Residue-level contacts at the interface:
Residue A93 in the first protein is in contact with residue A93 in the second protein (closest heavy-atom distance 3.7 Å).
Residue E81 in the first protein interacts with residue L43 in the second protein (closest heavy-atom distance 3.8 Å).
Residue A93 in the first protein contacts residue G92 in the second protein (closest heavy-atom distance 3.8 Å).
Residue Y89 in the first protein is in contact with residue P42 in the second protein (closest heavy-atom distance 3.9 Å).
Residue N85 in the first protein interacts with residue R46 in the second protein (closest heavy-atom distance 2.9 Å).
Residue Y86 in the first protein is in contact with residue P42 in the second protein (closest heavy-atom distance 3.5 Å).
Residue L88 in the first protein is in contact with residue A100 in the second protein (closest heavy-atom distance 3.6 Å).
Residue A100 in the first protein contacts residue L88 in the second protein (closest heavy-atom distance 3.6 Å).
Residue Y89 in the first protein contacts residue F97 in the second protein (closest heavy-atom distance 3.8 Å).
Residue Y89 in the first protein interacts with residue W37 in the second protein (closest heavy-atom distance 3.7 Å).
Residue F135 in the first protein is in contact with residue Y95 in the second protein (closest heavy-atom distance 3.8 Å).
Residue L88 in the first protein contacts residue F97 in the second protein (closest heavy-atom distance 3.8 Å).
Residue L88 in the first protein interacts with residue A96 in the second protein (closest heavy-atom distance 3.3 Å).
Residue D134 in the first protein is in contact with residue K99 in the second protein (closest heavy-atom distance 4.1 Å).
Residue P42 in the first protein is in contact with residue Y86 in the second protein (closest heavy-atom distance 3.5 Å).
Residue A93 in the first protein contacts residue Y89 in the second protein (closest heavy-atom distance 3.6 Å).
Residue A96 in the first protein contacts residue G92 in the second protein (closest heavy-atom distance 3.6 Å).
Residue L43 in the first protein contacts residue N85 in the second protein (closest heavy-atom distance 3.9 Å).
Residue R46 in the first protein interacts with residue R84 in the second protein (closest heavy-atom distance 3.3 Å).
Residue K99 in the first protein contacts residue F135 in the second protein (closest heavy-atom distance 2.6 Å).
Residue R46 in the first protein contacts residue L88 in the second protein (closest heavy-atom distance 3.6 Å).
Residue L88 in the first protein interacts with residue R46 in the second protein (closest heavy-atom distance 3.6 Å).
Residue Y89 in the first protein interacts with residue A93 in the second protein (closest heavy-atom distance 3.6 Å).
Residue W37 in the first protein is in contact with residue P42 in the second protein (closest heavy-atom distance 3.7 Å).
Residue R46 in the first protein contacts residue N85 in the second protein (closest heavy-atom distance 2.9 Å).
Residue P42 in the first protein contacts residue N85 in the second protein (closest heavy-atom distance 3.6 Å).
Residue A100 in the first protein interacts with residue D134 in the second protein (closest heavy-atom distance 3.4 Å).
Residue N85 in the first protein contacts residue L43 in the second protein (closest heavy-atom distance 3.9 Å).
Residue Y95 in the first protein interacts with residue Y95 in the second protein (closest heavy-atom distance 3.4 Å).
Residue G92 in the first protein interacts with residue A93 in the second protein (closest heavy-atom distance 3.8 Å).
Residue A96 in the first protein contacts residue L88 in the second protein (closest heavy-atom distance 3.3 Å).
Residue G92 in the first protein is in contact with residue A96 in the second protein (closest heavy-atom distance 3.6 Å).
Residue Y89 in the first protein interacts with residue M45 in the second protein (closest heavy-atom distance 3.6 Å).
Residue L43 in the first protein contacts residue E81 in the second protein (closest heavy-atom distance 3.8 Å).
Residue F97 in the first protein is in contact with residue Y89 in the second protein (closest heavy-atom distance 3.8 Å).
Residue P42 in the first protein is in contact with residue Y89 in the second protein (closest heavy-atom distance 3.9 Å).
Residue R46 in the first protein is in contact with residue D134 in the second protein (closest heavy-atom distance 3.1 Å).
Residue A96 in the first protein is in contact with residue F135 in the second protein (closest heavy-atom distance 3.7 Å).
Residue Y89 in the first protein contacts residue C35 in the second protein (closest heavy-atom distance 2.7 Å).
Residue F135 in the first protein contacts residue A96 in the second protein (closest heavy-atom distance 3.7 Å).
Residue W37 in the first protein contacts residue Y89 in the second protein (closest heavy-atom distance 3.7 Å).
Residue D134 in the first protein contacts residue A100 in the second protein (closest heavy-atom distance 3.4 Å).
Residue L43 in the first protein is in contact with residue E82 in the second protein (closest heavy-atom distance 3.8 Å).
Residue N85 in the first protein is in contact with residue P42 in the second protein (closest heavy-atom distance 3.6 Å).
Residue C35 in the first protein interacts with residue Y89 in the second protein (closest heavy-atom distance 2.7 Å).
Residue E82 in the first protein is in contact with residue L43 in the second protein (closest heavy-atom distance 3.8 Å).
Residue F97 in the first protein is in contact with residue L88 in the second protein (closest heavy-atom distance 3.8 Å).
Residue M45 in the first protein interacts with residue Y89 in the second protein (closest heavy-atom distance 3.6 Å).
Residue D134 in the first protein contacts residue R46 in the second protein (closest heavy-atom distance 3.1 Å).
Residue R84 in the first protein contacts residue R46 in the second protein (closest heavy-atom distance 3.3 Å).
Residue Y89 in the first protein contacts residue Y89 in the second protein (closest heavy-atom distance 3.7 Å).
Residue P42 in the first protein contacts residue W37 in the second protein (closest heavy-atom distance 3.7 Å).
Residue R84 in the first protein contacts residue R50 in the second protein (closest heavy-atom distance 4.2 Å).
Residue K99 in the first protein interacts with residue D134 in the second protein (closest heavy-atom distance 4.1 Å).
Residue N85 in the first protein interacts with residue F97 in the second protein (closest heavy-atom distance 3.4 Å).
Residue G92 in the first protein contacts residue G92 in the second protein (closest heavy-atom distance 3.2 Å).
Residue Y95 in the first protein is in contact with residue F135 in the second protein (closest heavy-atom distance 3.8 Å).
Residue R50 in the first protein is in contact with residue R84 in the second protein (closest heavy-atom distance 4.2 Å).
Residue F97 in the first protein is in contact with residue N85 in the second protein (closest heavy-atom distance 3.4 Å).
Residue F135 in the first protein interacts with residue K99 in the second protein (closest heavy-atom distance 2.6 Å).

Sequence of the second protein:
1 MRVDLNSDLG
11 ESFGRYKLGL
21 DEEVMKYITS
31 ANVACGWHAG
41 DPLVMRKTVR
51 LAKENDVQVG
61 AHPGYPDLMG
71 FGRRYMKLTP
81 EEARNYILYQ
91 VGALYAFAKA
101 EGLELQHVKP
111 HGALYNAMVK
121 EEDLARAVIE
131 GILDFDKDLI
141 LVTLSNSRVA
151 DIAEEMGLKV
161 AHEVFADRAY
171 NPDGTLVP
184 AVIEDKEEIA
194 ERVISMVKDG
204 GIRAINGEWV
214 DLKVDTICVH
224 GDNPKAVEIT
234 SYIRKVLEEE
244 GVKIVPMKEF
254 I

Sequence of the first protein:
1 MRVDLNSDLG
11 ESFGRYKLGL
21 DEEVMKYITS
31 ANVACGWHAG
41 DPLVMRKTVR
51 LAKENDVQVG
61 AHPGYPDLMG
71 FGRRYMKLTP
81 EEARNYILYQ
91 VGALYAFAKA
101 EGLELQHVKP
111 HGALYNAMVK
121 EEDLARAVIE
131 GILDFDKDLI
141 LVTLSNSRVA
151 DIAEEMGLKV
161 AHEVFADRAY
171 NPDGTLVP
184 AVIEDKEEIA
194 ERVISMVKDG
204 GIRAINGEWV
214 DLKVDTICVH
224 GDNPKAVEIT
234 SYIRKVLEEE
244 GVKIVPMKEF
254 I

The following describes two proteins that form a bound complex.